Sequence of the second protein:
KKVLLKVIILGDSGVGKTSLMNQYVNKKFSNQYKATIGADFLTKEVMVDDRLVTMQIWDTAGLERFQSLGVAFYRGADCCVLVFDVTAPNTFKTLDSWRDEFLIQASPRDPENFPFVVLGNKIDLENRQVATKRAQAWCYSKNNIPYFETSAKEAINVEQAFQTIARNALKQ

These two protein chains interact to form a complex.

Contacts between the two chains:
Residue R69 in the second protein contacts residue R24 in the first protein (closest heavy-atom distance 3.3 Å).
Residue F77 in the second protein interacts with residue R32 in the first protein (closest heavy-atom distance 3.8 Å).
Residue D44 in the second protein is in contact with residue R32 in the first protein (closest heavy-atom distance 3.6 Å).
Residue L73 in the second protein interacts with residue A28 in the first protein (closest heavy-atom distance 3.8 Å).
Residue I41 in the second protein interacts with residue K71 in the first protein (closest heavy-atom distance 4.3 Å).
Residue G42 in the second protein contacts residue A28 in the first protein (closest heavy-atom distance 3.7 Å).
Residue G42 in the second protein contacts residue R32 in the first protein (closest heavy-atom distance 3.8 Å).
Residue I41 in the second protein is in contact with residue A31 in the first protein (closest heavy-atom distance 3.6 Å).
Residue I41 in the second protein is in contact with residue A28 in the first protein (closest heavy-atom distance 3.8 Å).
Residue R69 in the second protein interacts with residue D68 in the first protein (closest heavy-atom distance 3.3 Å).
Residue A43 in the second protein contacts residue R32 in the first protein (closest heavy-atom distance 2.8 Å).
Residue L67 in the second protein contacts residue K71 in the first protein (closest heavy-atom distance 3.8 Å).
Residue F70 in the second protein is in contact with residue K71 in the first protein (closest heavy-atom distance 4.5 Å).
Residue R69 in the second protein contacts residue Q64 in the first protein (closest heavy-atom distance 3.3 Å).
Residue I41 in the second protein interacts with residue L27 in the first protein (closest heavy-atom distance 3.8 Å).
Residue F70 in the second protein interacts with residue D68 in the first protein (closest heavy-atom distance 3.8 Å).
Residue L73 in the second protein interacts with residue K25 in the first protein (closest heavy-atom distance 3.7 Å).
Residue G42 in the second protein contacts residue A31 in the first protein (closest heavy-atom distance 3.8 Å).
Residue F70 in the second protein interacts with residue A72 in the first protein (closest heavy-atom distance 4.8 Å).
Residue L73 in the second protein is in contact with residue R24 in the first protein (closest heavy-atom distance 3.5 Å).
Residue F70 in the second protein contacts residue R24 in the first protein (closest heavy-atom distance 3.9 Å).
Residue R69 in the second protein interacts with residue E67 in the first protein (closest heavy-atom distance 2.7 Å).
Residue I41 in the second protein is in contact with residue A72 in the first protein (closest heavy-atom distance 4.2 Å).
Residue F70 in the second protein is in contact with residue L27 in the first protein (closest heavy-atom distance 4.1 Å).

Sequence of the first protein:
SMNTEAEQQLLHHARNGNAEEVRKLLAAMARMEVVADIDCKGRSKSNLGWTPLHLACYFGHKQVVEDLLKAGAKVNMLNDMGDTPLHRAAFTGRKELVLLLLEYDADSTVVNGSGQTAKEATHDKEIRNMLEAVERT